Interface contacts:
Residue D70 in protein 1 contacts residue A7 in protein 2 (closest heavy-atom distance 3.3 Å).
Residue D70 in protein 1 contacts residue Y5 in protein 2 (closest heavy-atom distance 2.6 Å).
Residue Y29 in protein 1 contacts residue G15 in protein 2 (closest heavy-atom distance 3.2 Å).
Residue S61 in protein 1 contacts residue Y5 in protein 2 (closest heavy-atom distance 3.9 Å).
Residue L83 in protein 1 contacts residue L10 in protein 2 (closest heavy-atom distance 4.0 Å).
Residue G31 in protein 1 contacts residue Y13 in protein 2 (closest heavy-atom distance 3.4 Å).
Residue A58 in protein 1 contacts residue M1 in protein 2 (closest heavy-atom distance 3.1 Å).
Residue D70 in protein 1 interacts with residue P8 in protein 2 (closest heavy-atom distance 3.9 Å).
Residue L32 in protein 1 is in contact with residue T9 in protein 2 (closest heavy-atom distance 3.5 Å).
Residue D33 in protein 1 interacts with residue T9 in protein 2 (closest heavy-atom distance 3.2 Å).
Residue G36 in protein 1 contacts residue P8 in protein 2 (closest heavy-atom distance 3.8 Å).
Residue D33 in protein 1 contacts residue P8 in protein 2 (closest heavy-atom distance 3.9 Å).
Residue Y60 in protein 1 interacts with residue Y5 in protein 2 (closest heavy-atom distance 4.0 Å).
Residue T28 in protein 1 is in contact with residue E12 in protein 2 (closest heavy-atom distance 3.1 Å).
Residue F30 in protein 1 interacts with residue L10 in protein 2 (closest heavy-atom distance 3.7 Å).
Residue Y29 in protein 1 interacts with residue E12 in protein 2 (closest heavy-atom distance 3.9 Å).
Residue T28 in protein 1 is in contact with residue G14 in protein 2 (closest heavy-atom distance 3.2 Å).
Residue E59 in protein 1 interacts with residue M1 in protein 2 (closest heavy-atom distance 3.4 Å).
Residue K81 in protein 1 interacts with residue E12 in protein 2 (closest heavy-atom distance 2.6 Å).
Residue T28 in protein 1 contacts residue G15 in protein 2 (closest heavy-atom distance 4.2 Å).
Residue V67 in protein 1 interacts with residue Y5 in protein 2 (closest heavy-atom distance 4.2 Å).
Residue Y29 in protein 1 contacts residue G14 in protein 2 (closest heavy-atom distance 3.0 Å).
Residue G27 in protein 1 is in contact with residue L16 in protein 2 (closest heavy-atom distance 2.8 Å).
Residue F74 in protein 1 contacts residue T9 in protein 2 (closest heavy-atom distance 3.9 Å).
Residue Y29 in protein 1 is in contact with residue Y13 in protein 2 (closest heavy-atom distance 3.2 Å).
Residue V35 in protein 1 is in contact with residue P8 in protein 2 (closest heavy-atom distance 4.1 Å).
Residue Y60 in protein 1 interacts with residue M1 in protein 2 (closest heavy-atom distance 4.2 Å).
Residue V35 in protein 1 contacts residue T6 in protein 2 (closest heavy-atom distance 3.3 Å).
Residue S61 in protein 1 interacts with residue T2 in protein 2 (closest heavy-atom distance 3.5 Å).
Residue D33 in protein 1 contacts residue A7 in protein 2 (closest heavy-atom distance 3.6 Å).
Residue S61 in protein 1 interacts with residue K3 in protein 2 (closest heavy-atom distance 2.9 Å).
Residue V35 in protein 1 contacts residue A7 in protein 2 (closest heavy-atom distance 4.9 Å).
Residue F30 in protein 1 is in contact with residue V11 in protein 2 (closest heavy-atom distance 3.3 Å).
Residue G36 in protein 1 contacts residue T9 in protein 2 (closest heavy-atom distance 4.7 Å).
Residue F30 in protein 1 interacts with residue E12 in protein 2 (closest heavy-atom distance 3.6 Å).
Residue D33 in protein 1 interacts with residue T6 in protein 2 (closest heavy-atom distance 4.6 Å).
Residue F30 in protein 1 interacts with residue Y13 in protein 2 (closest heavy-atom distance 4.0 Å).
Residue G27 in protein 1 is in contact with residue G15 in protein 2 (closest heavy-atom distance 3.2 Å).
Residue F74 in protein 1 interacts with residue L10 in protein 2 (closest heavy-atom distance 3.9 Å).
Residue G31 in protein 1 is in contact with residue T9 in protein 2 (closest heavy-atom distance 4.1 Å).
Residue G27 in protein 1 contacts residue G14 in protein 2 (closest heavy-atom distance 4.5 Å).
Residue Y29 in protein 1 interacts with residue L16 in protein 2 (closest heavy-atom distance 4.5 Å).
Residue E59 in protein 1 is in contact with residue T2 in protein 2 (closest heavy-atom distance 3.4 Å).
Residue A77 in protein 1 interacts with residue L10 in protein 2 (closest heavy-atom distance 3.7 Å).
Residue L78 in protein 1 contacts residue L10 in protein 2 (closest heavy-atom distance 4.0 Å).
Residue T66 in protein 1 is in contact with residue Y5 in protein 2 (closest heavy-atom distance 4.0 Å).
Residue I39 in protein 1 contacts residue P8 in protein 2 (closest heavy-atom distance 3.7 Å).
Residue E59 in protein 1 contacts residue K3 in protein 2 (closest heavy-atom distance 3.0 Å).
Residue Y29 in protein 1 contacts residue V11 in protein 2 (closest heavy-atom distance 4.5 Å).
Residue V62 in protein 1 contacts residue Y5 in protein 2 (closest heavy-atom distance 3.7 Å).
Residue K81 in protein 1 is in contact with residue L10 in protein 2 (closest heavy-atom distance 3.9 Å).
Residue G31 in protein 1 is in contact with residue L10 in protein 2 (closest heavy-atom distance 4.0 Å).
Residue Y60 in protein 1 interacts with residue K3 in protein 2 (closest heavy-atom distance 3.3 Å).
Residue F74 in protein 1 is in contact with residue P8 in protein 2 (closest heavy-atom distance 3.7 Å).
Residue I56 in protein 1 contacts residue Y5 in protein 2 (closest heavy-atom distance 4.0 Å).
Residue V35 in protein 1 contacts residue Y5 in protein 2 (closest heavy-atom distance 4.3 Å).
Residue Y60 in protein 1 interacts with residue T4 in protein 2 (closest heavy-atom distance 3.7 Å).
Residue G31 in protein 1 is in contact with residue V11 in protein 2 (closest heavy-atom distance 2.8 Å).
Residue L32 in protein 1 contacts residue L10 in protein 2 (closest heavy-atom distance 3.5 Å).
Residue S61 in protein 1 contacts residue M1 in protein 2 (closest heavy-atom distance 4.6 Å).

This data describes a binding interaction between two proteins.

Sequence of protein 1:
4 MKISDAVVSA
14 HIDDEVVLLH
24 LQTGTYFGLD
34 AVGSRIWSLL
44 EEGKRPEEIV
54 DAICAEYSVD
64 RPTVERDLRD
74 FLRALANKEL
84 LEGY

Sequence of protein 2:
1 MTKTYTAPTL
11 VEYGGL